Sequence of protein 2:
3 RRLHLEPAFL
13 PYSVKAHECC

Residue-level contacts at the interface:
Residue S47 in protein 1 interacts with residue C22 in protein 2 (closest heavy-atom distance 3.4 Å).
Residue T79 in protein 1 is in contact with residue A18 in protein 2 (closest heavy-atom distance 3.8 Å).
Residue Q133 in protein 1 interacts with residue V16 in protein 2 (closest heavy-atom distance 4.1 Å).
Residue T268 in protein 1 interacts with residue A10 in protein 2 (closest heavy-atom distance 3.9 Å).
Residue V53 in protein 1 is in contact with residue H6 in protein 2 (closest heavy-atom distance 3.7 Å).
Residue H248 in protein 1 contacts residue P13 in protein 2 (closest heavy-atom distance 3.4 Å).
Residue C57 in protein 1 interacts with residue F11 in protein 2 (closest heavy-atom distance 3.7 Å).
Residue S55 in protein 1 is in contact with residue E8 in protein 2 (closest heavy-atom distance 3.1 Å).
Residue I135 in protein 1 is in contact with residue V16 in protein 2 (closest heavy-atom distance 2.8 Å).
Residue S139 in protein 1 interacts with residue Y14 in protein 2 (closest heavy-atom distance 3.5 Å).
Residue V130 in protein 1 contacts residue R4 in protein 2 (closest heavy-atom distance 3.5 Å).
Residue L251 in protein 1 interacts with residue Y14 in protein 2 (closest heavy-atom distance 3.7 Å).
Residue H56 in protein 1 interacts with residue F11 in protein 2 (closest heavy-atom distance 3.8 Å).
Residue T268 in protein 1 contacts residue F11 in protein 2 (closest heavy-atom distance 3.3 Å).
Residue D134 in protein 1 is in contact with residue L7 in protein 2 (closest heavy-atom distance 3.5 Å).
Residue L251 in protein 1 is in contact with residue F11 in protein 2 (closest heavy-atom distance 4.0 Å).
Residue V53 in protein 1 contacts residue L7 in protein 2 (closest heavy-atom distance 3.6 Å).
Residue N81 in protein 1 is in contact with residue R4 in protein 2 (closest heavy-atom distance 4.1 Å).
Residue Q133 in protein 1 is in contact with residue R3 in protein 2 (closest heavy-atom distance 3.8 Å).
Residue I135 in protein 1 contacts residue S15 in protein 2 (closest heavy-atom distance 3.2 Å).
Residue V58 in protein 1 contacts residue F11 in protein 2 (closest heavy-atom distance 3.8 Å).
Residue I49 in protein 1 is in contact with residue C22 in protein 2 (closest heavy-atom distance 4.2 Å).
Residue E36 in protein 1 interacts with residue L5 in protein 2 (closest heavy-atom distance 4.1 Å).
Residue Q133 in protein 1 is in contact with residue K17 in protein 2 (closest heavy-atom distance 3.6 Å).
Residue L43 in protein 1 contacts residue C21 in protein 2 (closest heavy-atom distance 3.7 Å).
Residue P77 in protein 1 interacts with residue H19 in protein 2 (closest heavy-atom distance 3.8 Å).
Residue T39 in protein 1 interacts with residue L5 in protein 2 (closest heavy-atom distance 3.7 Å).
Residue D134 in protein 1 interacts with residue S15 in protein 2 (closest heavy-atom distance 3.4 Å).
Residue D134 in protein 1 interacts with residue L12 in protein 2 (closest heavy-atom distance 4.0 Å).
Residue D134 in protein 1 interacts with residue V16 in protein 2 (closest heavy-atom distance 3.6 Å).
Residue I135 in protein 1 interacts with residue C21 in protein 2 (closest heavy-atom distance 3.8 Å).
Residue T38 in protein 1 interacts with residue L5 in protein 2 (closest heavy-atom distance 3.4 Å).
Residue N37 in protein 1 contacts residue L5 in protein 2 (closest heavy-atom distance 3.2 Å).
Residue Q133 in protein 1 interacts with residue A18 in protein 2 (closest heavy-atom distance 3.1 Å).
Residue D249 in protein 1 is in contact with residue Y14 in protein 2 (closest heavy-atom distance 2.6 Å).
Residue N81 in protein 1 interacts with residue L5 in protein 2 (closest heavy-atom distance 3.8 Å).
Residue V136 in protein 1 interacts with residue L7 in protein 2 (closest heavy-atom distance 3.8 Å).
Residue Q133 in protein 1 interacts with residue L5 in protein 2 (closest heavy-atom distance 3.0 Å).
Residue E247 in protein 1 interacts with residue Y14 in protein 2 (closest heavy-atom distance 3.6 Å).
Residue G132 in protein 1 interacts with residue R3 in protein 2 (closest heavy-atom distance 3.4 Å).
Residue V245 in protein 1 contacts residue Y14 in protein 2 (closest heavy-atom distance 3.5 Å).
Residue V136 in protein 1 is in contact with residue S15 in protein 2 (closest heavy-atom distance 3.9 Å).
Residue R137 in protein 1 interacts with residue Y14 in protein 2 (closest heavy-atom distance 2.8 Å).
Residue G132 in protein 1 interacts with residue K17 in protein 2 (closest heavy-atom distance 3.2 Å).
Residue T246 in protein 1 contacts residue Y14 in protein 2 (closest heavy-atom distance 4.0 Å).
Residue H248 in protein 1 is in contact with residue Y14 in protein 2 (closest heavy-atom distance 2.8 Å).
Residue Q133 in protein 1 is in contact with residue R4 in protein 2 (closest heavy-atom distance 4.1 Å).
Residue V136 in protein 1 interacts with residue F11 in protein 2 (closest heavy-atom distance 4.0 Å).
Residue L43 in protein 1 interacts with residue A18 in protein 2 (closest heavy-atom distance 3.4 Å).
Residue S55 in protein 1 interacts with residue F11 in protein 2 (closest heavy-atom distance 3.6 Å).
Residue D249 in protein 1 is in contact with residue A10 in protein 2 (closest heavy-atom distance 3.3 Å).
Residue L43 in protein 1 contacts residue C22 in protein 2 (closest heavy-atom distance 3.8 Å).
Residue F266 in protein 1 interacts with residue F11 in protein 2 (closest heavy-atom distance 3.4 Å).
Residue H131 in protein 1 interacts with residue R3 in protein 2 (closest heavy-atom distance 2.9 Å).
Residue Q51 in protein 1 contacts residue L7 in protein 2 (closest heavy-atom distance 4.1 Å).
Residue I135 in protein 1 contacts residue A18 in protein 2 (closest heavy-atom distance 3.9 Å).
Residue D134 in protein 1 interacts with residue K17 in protein 2 (closest heavy-atom distance 2.9 Å).
Residue V136 in protein 1 contacts residue Y14 in protein 2 (closest heavy-atom distance 3.7 Å).
Residue T41 in protein 1 interacts with residue A18 in protein 2 (closest heavy-atom distance 4.0 Å).
Residue T45 in protein 1 is in contact with residue C22 in protein 2 (closest heavy-atom distance 2.9 Å).

This data describes a binding interaction between two proteins.

Sequence of protein 1:
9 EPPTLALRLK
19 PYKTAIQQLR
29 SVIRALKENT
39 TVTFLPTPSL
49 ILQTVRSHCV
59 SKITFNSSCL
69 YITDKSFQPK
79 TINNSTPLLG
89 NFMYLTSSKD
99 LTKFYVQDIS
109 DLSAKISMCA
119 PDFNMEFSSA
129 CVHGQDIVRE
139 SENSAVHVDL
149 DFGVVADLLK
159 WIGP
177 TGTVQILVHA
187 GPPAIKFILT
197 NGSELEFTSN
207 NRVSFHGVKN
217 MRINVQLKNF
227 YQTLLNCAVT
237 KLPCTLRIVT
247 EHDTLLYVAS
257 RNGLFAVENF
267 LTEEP